Interface contacts:
Residue V65 in the first protein interacts with residue V119 in the second protein (closest heavy-atom distance 3.8 Å).
Residue Q121 in the first protein is in contact with residue Y89 in the second protein (closest heavy-atom distance 3.6 Å).
Residue F75 in the first protein interacts with residue P109 in the second protein (closest heavy-atom distance 3.8 Å).
Residue S72 in the first protein is in contact with residue L36 in the second protein (closest heavy-atom distance 3.4 Å).
Residue G76 in the first protein is in contact with residue R32 in the second protein (closest heavy-atom distance 3.2 Å).
Residue F53 in the first protein is in contact with residue C41 in the second protein (closest heavy-atom distance 2.9 Å).
Residue K97 in the first protein contacts residue S81 in the second protein (closest heavy-atom distance 3.5 Å).
Residue Y69 in the first protein contacts residue V119 in the second protein (closest heavy-atom distance 3.6 Å).
Residue L66 in the first protein contacts residue V37 in the second protein (closest heavy-atom distance 3.8 Å).
Residue I94 in the first protein interacts with residue D85 in the second protein (closest heavy-atom distance 3.5 Å).
Residue Y69 in the first protein contacts residue L36 in the second protein (closest heavy-atom distance 3.4 Å).
Residue F75 in the first protein interacts with residue R32 in the second protein (closest heavy-atom distance 3.8 Å).
Residue R52 in the first protein interacts with residue D44 in the second protein (closest heavy-atom distance 2.5 Å).
Residue F237 in the first protein interacts with residue R33 in the second protein (closest heavy-atom distance 3.6 Å).
Residue Q121 in the first protein contacts residue K88 in the second protein (closest heavy-atom distance 3.3 Å).
Residue D234 in the first protein interacts with residue N29 in the second protein (closest heavy-atom distance 3.7 Å).
Residue L120 in the first protein contacts residue Y89 in the second protein (closest heavy-atom distance 2.8 Å).
Residue R62 in the first protein contacts residue E40 in the second protein (closest heavy-atom distance 3.4 Å).
Residue P119 in the first protein interacts with residue W100 in the second protein (closest heavy-atom distance 3.5 Å).
Residue L74 in the first protein contacts residue R33 in the second protein (closest heavy-atom distance 3.7 Å).
Residue A90 in the first protein contacts residue Y89 in the second protein (closest heavy-atom distance 3.6 Å).
Residue I94 in the first protein is in contact with residue E86 in the second protein (closest heavy-atom distance 3.3 Å).
Residue A70 in the first protein is in contact with residue R33 in the second protein (closest heavy-atom distance 2.7 Å).
Residue D231 in the first protein interacts with residue T28 in the second protein (closest heavy-atom distance 3.5 Å).
Residue E68 in the first protein interacts with residue V119 in the second protein (closest heavy-atom distance 3.8 Å).
Residue L74 in the first protein interacts with residue R32 in the second protein (closest heavy-atom distance 3.7 Å).
Residue P134 in the first protein contacts residue G24 in the second protein (closest heavy-atom distance 3.8 Å).
Residue S233 in the first protein contacts residue E30 in the second protein (closest heavy-atom distance 3.7 Å).
Residue K97 in the first protein is in contact with residue D85 in the second protein (closest heavy-atom distance 2.6 Å).
Residue R64 in the first protein contacts residue L123 in the second protein (closest heavy-atom distance 3.7 Å).
Residue P119 in the first protein contacts residue D85 in the second protein (closest heavy-atom distance 3.2 Å).
Residue R78 in the first protein is in contact with residue R104 in the second protein (closest heavy-atom distance 3.5 Å).
Residue R260 in the first protein interacts with residue V119 in the second protein (closest heavy-atom distance 3.4 Å).
Residue Q122 in the first protein is in contact with residue Y89 in the second protein (closest heavy-atom distance 2.9 Å).
Residue V95 in the first protein is in contact with residue R90 in the second protein (closest heavy-atom distance 3.4 Å).
Residue Y69 in the first protein contacts residue L39 in the second protein (closest heavy-atom distance 3.6 Å).
Residue Y69 in the first protein is in contact with residue R113 in the second protein (closest heavy-atom distance 3.0 Å).
Residue Q121 in the first protein interacts with residue D97 in the second protein (closest heavy-atom distance 2.7 Å).
Residue L74 in the first protein interacts with residue N29 in the second protein (closest heavy-atom distance 3.4 Å).
Residue R52 in the first protein contacts residue P43 in the second protein (closest heavy-atom distance 3.3 Å).
Residue F75 in the first protein is in contact with residue T105 in the second protein (closest heavy-atom distance 3.5 Å).
Residue L117 in the first protein contacts residue S81 in the second protein (closest heavy-atom distance 3.2 Å).
Residue D234 in the first protein contacts residue R33 in the second protein (closest heavy-atom distance 3.1 Å).
Residue L135 in the first protein interacts with residue G25 in the second protein (closest heavy-atom distance 3.7 Å).
Residue L120 in the first protein contacts residue D85 in the second protein (closest heavy-atom distance 3.1 Å).
Residue G76 in the first protein interacts with residue R104 in the second protein (closest heavy-atom distance 2.9 Å).
Residue P73 in the first protein interacts with residue L36 in the second protein (closest heavy-atom distance 3.7 Å).
Residue V65 in the first protein interacts with residue E40 in the second protein (closest heavy-atom distance 3.6 Å).
Residue F75 in the first protein contacts residue T108 in the second protein (closest heavy-atom distance 3.5 Å).
Residue R260 in the first protein interacts with residue G118 in the second protein (closest heavy-atom distance 3.9 Å).
Residue K91 in the first protein contacts residue Y89 in the second protein (closest heavy-atom distance 2.4 Å).
Residue R260 in the first protein interacts with residue E122 in the second protein (closest heavy-atom distance 3.4 Å).
Residue Q54 in the first protein is in contact with residue P43 in the second protein (closest heavy-atom distance 3.3 Å).
Residue S55 in the first protein is in contact with residue E40 in the second protein (closest heavy-atom distance 3.3 Å).
Residue S72 in the first protein contacts residue R33 in the second protein (closest heavy-atom distance 2.9 Å).
Residue Y69 in the first protein is in contact with residue R33 in the second protein (closest heavy-atom distance 3.2 Å).
Residue I94 in the first protein contacts residue R90 in the second protein (closest heavy-atom distance 3.6 Å).
Residue S55 in the first protein contacts residue E120 in the second protein (closest heavy-atom distance 3.7 Å).
Residue D231 in the first protein contacts residue N29 in the second protein (closest heavy-atom distance 2.9 Å).
Residue R260 in the first protein interacts with residue Q112 in the second protein (closest heavy-atom distance 2.8 Å).

Sequence of the second protein:
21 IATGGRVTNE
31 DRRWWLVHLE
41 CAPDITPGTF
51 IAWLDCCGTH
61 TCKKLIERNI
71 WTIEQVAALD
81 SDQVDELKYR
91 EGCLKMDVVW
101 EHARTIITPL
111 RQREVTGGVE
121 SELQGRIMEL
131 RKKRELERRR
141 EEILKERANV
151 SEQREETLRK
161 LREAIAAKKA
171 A

The following describes two proteins that form a bound complex.

Sequence of the first protein:
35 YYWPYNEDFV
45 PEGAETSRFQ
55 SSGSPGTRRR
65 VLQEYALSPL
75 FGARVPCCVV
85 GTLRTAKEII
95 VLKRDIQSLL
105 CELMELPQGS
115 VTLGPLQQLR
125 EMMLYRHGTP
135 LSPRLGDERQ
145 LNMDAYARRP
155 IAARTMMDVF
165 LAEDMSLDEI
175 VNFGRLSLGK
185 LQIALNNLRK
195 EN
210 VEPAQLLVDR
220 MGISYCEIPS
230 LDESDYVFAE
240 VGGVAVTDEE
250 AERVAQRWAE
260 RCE